Sequence of protein 2:
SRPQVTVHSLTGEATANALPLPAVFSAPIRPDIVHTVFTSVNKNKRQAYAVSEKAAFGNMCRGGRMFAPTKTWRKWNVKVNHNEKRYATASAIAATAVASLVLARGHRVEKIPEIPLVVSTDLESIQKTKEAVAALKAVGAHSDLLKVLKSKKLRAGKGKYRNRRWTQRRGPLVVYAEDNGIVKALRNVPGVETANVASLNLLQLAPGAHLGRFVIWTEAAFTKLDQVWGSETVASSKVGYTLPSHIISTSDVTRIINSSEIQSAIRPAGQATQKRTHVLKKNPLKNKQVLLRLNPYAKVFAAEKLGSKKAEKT

Sequence of protein 1:
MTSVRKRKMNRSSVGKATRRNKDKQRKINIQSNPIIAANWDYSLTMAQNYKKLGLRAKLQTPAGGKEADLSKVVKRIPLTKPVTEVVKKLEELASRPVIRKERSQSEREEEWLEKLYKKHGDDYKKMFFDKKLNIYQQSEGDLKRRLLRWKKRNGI

Contacts between the two chains:
Residue V267 in protein 2 contacts residue R76 in protein 1 (closest heavy-atom distance 4.6 Å).
Residue V267 in protein 2 contacts residue V74 in protein 1 (closest heavy-atom distance 3.2 Å).
Residue T266 in protein 2 contacts residue V74 in protein 1 (closest heavy-atom distance 4.2 Å).
Residue A268 in protein 2 interacts with residue R76 in protein 1 (closest heavy-atom distance 4.6 Å).
Residue E265 in protein 2 contacts residue R76 in protein 1 (closest heavy-atom distance 3.6 Å).
Residue A268 in protein 2 contacts residue K75 in protein 1 (closest heavy-atom distance 4.6 Å).
Residue A268 in protein 2 interacts with residue V74 in protein 1 (closest heavy-atom distance 3.0 Å).
Residue Q260 in protein 2 is in contact with residue L70 in protein 1 (closest heavy-atom distance 4.4 Å).
Residue T266 in protein 2 interacts with residue K75 in protein 1 (closest heavy-atom distance 3.3 Å).
Residue T266 in protein 2 interacts with residue R76 in protein 1 (closest heavy-atom distance 2.6 Å).
Residue V267 in protein 2 interacts with residue K75 in protein 1 (closest heavy-atom distance 4.3 Å).

These two protein chains interact to form a complex.